Sequence of protein 1:
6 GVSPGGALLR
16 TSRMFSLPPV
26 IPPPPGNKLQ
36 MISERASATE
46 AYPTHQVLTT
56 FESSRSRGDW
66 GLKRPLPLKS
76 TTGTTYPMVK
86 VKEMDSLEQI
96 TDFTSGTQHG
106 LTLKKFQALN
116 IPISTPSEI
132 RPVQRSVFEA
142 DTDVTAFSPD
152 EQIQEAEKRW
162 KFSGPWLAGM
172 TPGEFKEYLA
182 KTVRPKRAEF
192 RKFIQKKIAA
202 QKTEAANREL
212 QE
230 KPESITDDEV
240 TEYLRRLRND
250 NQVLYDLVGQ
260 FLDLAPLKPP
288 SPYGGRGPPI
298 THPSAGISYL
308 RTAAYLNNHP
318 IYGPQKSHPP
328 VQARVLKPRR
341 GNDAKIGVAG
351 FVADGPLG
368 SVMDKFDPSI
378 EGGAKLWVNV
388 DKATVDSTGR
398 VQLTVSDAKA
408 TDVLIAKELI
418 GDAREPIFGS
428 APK

These two protein chains interact to form a complex.

Interface contacts:
Residue G10 in protein 1 contacts residue E198 in protein 2 (closest heavy-atom distance 4.3 Å).
Residue M19 in protein 1 is in contact with residue M170 in protein 2 (closest heavy-atom distance 3.7 Å).
Residue S91 in protein 1 interacts with residue N173 in protein 2 (closest heavy-atom distance 4.2 Å).
Residue G66 in protein 1 contacts residue M170 in protein 2 (closest heavy-atom distance 3.5 Å).
Residue F20 in protein 1 contacts residue H169 in protein 2 (closest heavy-atom distance 4.3 Å).
Residue R69 in protein 1 is in contact with residue H172 in protein 2 (closest heavy-atom distance 3.5 Å).
Residue P9 in protein 1 interacts with residue L160 in protein 2 (closest heavy-atom distance 4.1 Å).
Residue R62 in protein 1 is in contact with residue E148 in protein 2 (closest heavy-atom distance 3.8 Å).
Residue M19 in protein 1 is in contact with residue H169 in protein 2 (closest heavy-atom distance 4.0 Å).
Residue D90 in protein 1 contacts residue N173 in protein 2 (closest heavy-atom distance 2.8 Å).
Residue L67 in protein 1 is in contact with residue M170 in protein 2 (closest heavy-atom distance 3.7 Å).
Residue G10 in protein 1 contacts residue L160 in protein 2 (closest heavy-atom distance 4.1 Å).
Residue F20 in protein 1 is in contact with residue R189 in protein 2 (closest heavy-atom distance 3.2 Å).
Residue P9 in protein 1 is in contact with residue E198 in protein 2 (closest heavy-atom distance 3.0 Å).
Residue L14 in protein 1 interacts with residue Y186 in protein 2 (closest heavy-atom distance 3.9 Å).
Residue L92 in protein 1 interacts with residue L176 in protein 2 (closest heavy-atom distance 3.4 Å).
Residue M89 in protein 1 contacts residue I192 in protein 2 (closest heavy-atom distance 4.0 Å).
Residue L13 in protein 1 is in contact with residue M164 in protein 2 (closest heavy-atom distance 3.5 Å).
Residue S58 in protein 1 contacts residue P147 in protein 2 (closest heavy-atom distance 3.8 Å).
Residue K68 in protein 1 is in contact with residue Q167 in protein 2 (closest heavy-atom distance 4.2 Å).
Residue D90 in protein 1 is in contact with residue I192 in protein 2 (closest heavy-atom distance 3.8 Å).
Residue R62 in protein 1 interacts with residue P147 in protein 2 (closest heavy-atom distance 3.5 Å).
Residue D90 in protein 1 contacts residue H172 in protein 2 (closest heavy-atom distance 3.2 Å).
Residue D64 in protein 1 contacts residue Q167 in protein 2 (closest heavy-atom distance 3.0 Å).
Residue L14 in protein 1 interacts with residue L197 in protein 2 (closest heavy-atom distance 4.0 Å).
Residue L13 in protein 1 contacts residue E161 in protein 2 (closest heavy-atom distance 3.8 Å).
Residue G10 in protein 1 is in contact with residue L197 in protein 2 (closest heavy-atom distance 3.8 Å).
Residue P70 in protein 1 contacts residue D339 in protein 2 (closest heavy-atom distance 3.2 Å).
Residue K68 in protein 1 is in contact with residue H172 in protein 2 (closest heavy-atom distance 3.7 Å).
Residue G66 in protein 1 contacts residue Q167 in protein 2 (closest heavy-atom distance 3.5 Å).
Residue S91 in protein 1 is in contact with residue L176 in protein 2 (closest heavy-atom distance 3.8 Å).
Residue R18 in protein 1 interacts with residue R144 in protein 2 (closest heavy-atom distance 4.1 Å).
Residue S17 in protein 1 interacts with residue M164 in protein 2 (closest heavy-atom distance 3.8 Å).
Residue K68 in protein 1 interacts with residue D322 in protein 2 (closest heavy-atom distance 3.1 Å).
Residue D64 in protein 1 interacts with residue Y145 in protein 2 (closest heavy-atom distance 4.2 Å).
Residue V7 in protein 1 contacts residue Y186 in protein 2 (closest heavy-atom distance 3.7 Å).
Residue M89 in protein 1 is in contact with residue M170 in protein 2 (closest heavy-atom distance 3.7 Å).
Residue K68 in protein 1 is in contact with residue M170 in protein 2 (closest heavy-atom distance 3.2 Å).
Residue S59 in protein 1 is in contact with residue P147 in protein 2 (closest heavy-atom distance 4.0 Å).
Residue S8 in protein 1 is in contact with residue Y186 in protein 2 (closest heavy-atom distance 4.3 Å).
Residue R69 in protein 1 is in contact with residue D339 in protein 2 (closest heavy-atom distance 3.6 Å).
Residue L14 in protein 1 contacts residue I194 in protein 2 (closest heavy-atom distance 3.6 Å).
Residue S8 in protein 1 interacts with residue E198 in protein 2 (closest heavy-atom distance 3.9 Å).
Residue M19 in protein 1 interacts with residue Q190 in protein 2 (closest heavy-atom distance 3.6 Å).
Residue K68 in protein 1 interacts with residue G171 in protein 2 (closest heavy-atom distance 3.3 Å).
Residue M19 in protein 1 interacts with residue I194 in protein 2 (closest heavy-atom distance 4.3 Å).
Residue L22 in protein 1 is in contact with residue Q190 in protein 2 (closest heavy-atom distance 3.8 Å).
Residue L14 in protein 1 contacts residue M164 in protein 2 (closest heavy-atom distance 4.0 Å).
Residue S59 in protein 1 contacts residue Y145 in protein 2 (closest heavy-atom distance 3.9 Å).
Residue G11 in protein 1 is in contact with residue Y186 in protein 2 (closest heavy-atom distance 3.5 Å).
Residue K68 in protein 1 interacts with residue D339 in protein 2 (closest heavy-atom distance 3.0 Å).
Residue F20 in protein 1 interacts with residue I194 in protein 2 (closest heavy-atom distance 4.0 Å).
Residue K68 in protein 1 interacts with residue N337 in protein 2 (closest heavy-atom distance 2.3 Å).
Residue L14 in protein 1 is in contact with residue H169 in protein 2 (closest heavy-atom distance 3.4 Å).
Residue Q94 in protein 1 is in contact with residue L176 in protein 2 (closest heavy-atom distance 3.6 Å).
Residue L13 in protein 1 is in contact with residue L160 in protein 2 (closest heavy-atom distance 3.4 Å).
Residue D64 in protein 1 contacts residue R342 in protein 2 (closest heavy-atom distance 4.0 Å).
Residue K68 in protein 1 contacts residue S340 in protein 2 (closest heavy-atom distance 3.4 Å).
Residue L92 in protein 1 interacts with residue N173 in protein 2 (closest heavy-atom distance 4.2 Å).
Residue L67 in protein 1 interacts with residue Q167 in protein 2 (closest heavy-atom distance 2.6 Å).

Sequence of protein 2:
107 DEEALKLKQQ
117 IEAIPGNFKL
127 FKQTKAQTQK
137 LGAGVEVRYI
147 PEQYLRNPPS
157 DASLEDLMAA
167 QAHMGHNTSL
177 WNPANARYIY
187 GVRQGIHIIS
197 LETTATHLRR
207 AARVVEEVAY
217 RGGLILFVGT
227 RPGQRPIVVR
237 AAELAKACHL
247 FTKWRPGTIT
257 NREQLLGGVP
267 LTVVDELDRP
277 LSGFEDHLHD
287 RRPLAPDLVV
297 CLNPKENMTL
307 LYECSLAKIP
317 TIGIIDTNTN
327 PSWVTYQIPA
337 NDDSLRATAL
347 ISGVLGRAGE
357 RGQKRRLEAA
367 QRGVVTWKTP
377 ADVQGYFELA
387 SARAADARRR